Sequence of protein 1:
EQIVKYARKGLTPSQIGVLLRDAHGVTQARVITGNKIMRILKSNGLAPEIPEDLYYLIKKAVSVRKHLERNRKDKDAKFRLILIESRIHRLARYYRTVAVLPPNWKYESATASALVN

This data describes a binding interaction between two proteins.

Interface contacts:
Residue R71 in protein 2 contacts residue V52 in protein 1 (closest heavy-atom distance 3.0 Å).
Residue R71 in protein 2 is in contact with residue G51 in protein 1 (closest heavy-atom distance 3.9 Å).
Residue R71 in protein 2 is in contact with residue H58 in protein 1 (closest heavy-atom distance 3.4 Å).
Residue F67 in protein 2 contacts residue R55 in protein 1 (closest heavy-atom distance 3.7 Å).
Residue R71 in protein 2 is in contact with residue R55 in protein 1 (closest heavy-atom distance 4.0 Å).
Residue Y70 in protein 2 contacts residue D56 in protein 1 (closest heavy-atom distance 4.7 Å).
Residue R71 in protein 2 is in contact with residue G59 in protein 1 (closest heavy-atom distance 4.6 Å).
Residue F67 in protein 2 interacts with residue L54 in protein 1 (closest heavy-atom distance 4.4 Å).

Sequence of protein 2:
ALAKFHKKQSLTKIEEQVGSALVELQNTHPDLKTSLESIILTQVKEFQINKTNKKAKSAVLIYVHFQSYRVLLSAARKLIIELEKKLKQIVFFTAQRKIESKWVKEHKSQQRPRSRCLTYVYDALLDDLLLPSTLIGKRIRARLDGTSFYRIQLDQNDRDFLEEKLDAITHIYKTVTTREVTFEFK